This data describes a binding interaction between two proteins.

Sequence of the second protein:
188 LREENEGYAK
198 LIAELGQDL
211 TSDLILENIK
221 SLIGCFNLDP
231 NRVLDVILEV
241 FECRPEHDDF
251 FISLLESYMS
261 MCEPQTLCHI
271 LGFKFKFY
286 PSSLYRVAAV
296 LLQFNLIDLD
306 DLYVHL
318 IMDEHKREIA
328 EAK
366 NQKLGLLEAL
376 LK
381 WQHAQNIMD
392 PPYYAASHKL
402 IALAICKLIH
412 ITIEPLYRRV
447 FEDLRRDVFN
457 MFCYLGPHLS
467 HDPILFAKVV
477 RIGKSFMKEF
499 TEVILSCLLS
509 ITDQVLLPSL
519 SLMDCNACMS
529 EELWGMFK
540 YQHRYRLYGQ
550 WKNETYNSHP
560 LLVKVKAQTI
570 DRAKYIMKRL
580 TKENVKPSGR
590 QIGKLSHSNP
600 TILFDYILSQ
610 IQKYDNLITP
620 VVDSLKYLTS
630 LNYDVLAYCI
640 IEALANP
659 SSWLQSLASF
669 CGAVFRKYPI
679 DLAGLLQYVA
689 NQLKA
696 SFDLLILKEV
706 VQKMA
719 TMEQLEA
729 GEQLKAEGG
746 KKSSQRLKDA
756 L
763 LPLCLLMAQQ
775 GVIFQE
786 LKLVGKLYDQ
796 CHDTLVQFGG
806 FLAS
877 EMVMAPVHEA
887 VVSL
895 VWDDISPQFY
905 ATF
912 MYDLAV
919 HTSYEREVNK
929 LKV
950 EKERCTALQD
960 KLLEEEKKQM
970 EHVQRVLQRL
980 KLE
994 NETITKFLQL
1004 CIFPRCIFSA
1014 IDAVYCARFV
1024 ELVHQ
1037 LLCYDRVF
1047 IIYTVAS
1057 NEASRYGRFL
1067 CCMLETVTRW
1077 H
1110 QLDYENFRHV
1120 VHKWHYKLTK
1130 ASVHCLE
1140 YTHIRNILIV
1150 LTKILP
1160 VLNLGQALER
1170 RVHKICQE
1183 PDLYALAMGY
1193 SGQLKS

Sequence of the first protein:
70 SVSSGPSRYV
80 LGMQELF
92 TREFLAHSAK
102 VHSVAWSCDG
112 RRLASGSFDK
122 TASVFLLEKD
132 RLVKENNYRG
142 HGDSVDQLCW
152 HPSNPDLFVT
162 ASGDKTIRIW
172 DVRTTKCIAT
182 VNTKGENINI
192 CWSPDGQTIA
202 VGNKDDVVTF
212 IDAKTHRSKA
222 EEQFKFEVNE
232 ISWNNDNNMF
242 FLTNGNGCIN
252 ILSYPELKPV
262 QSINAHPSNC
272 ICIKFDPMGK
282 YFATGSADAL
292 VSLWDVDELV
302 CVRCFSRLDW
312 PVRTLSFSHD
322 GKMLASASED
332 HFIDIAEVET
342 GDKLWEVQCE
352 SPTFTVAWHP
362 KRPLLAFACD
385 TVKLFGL

Contacts between the two chains:
Residue K474 in the second protein interacts with residue E299 in the first protein (closest heavy-atom distance 4.0 Å).
Residue K593 in the second protein interacts with residue D289 in the first protein (closest heavy-atom distance 3.6 Å).
Residue K593 in the second protein is in contact with residue R308 in the first protein (closest heavy-atom distance 4.6 Å).
Residue D522 in the second protein interacts with residue C305 in the first protein (closest heavy-atom distance 3.6 Å).
Residue K593 in the second protein contacts residue A290 in the first protein (closest heavy-atom distance 3.3 Å).
Residue A525 in the second protein interacts with residue A266 in the first protein (closest heavy-atom distance 3.7 Å).
Residue Y626 in the second protein interacts with residue D289 in the first protein (closest heavy-atom distance 4.0 Å).
Residue I470 in the second protein contacts residue D296 in the first protein (closest heavy-atom distance 4.9 Å).
Residue Y418 in the second protein contacts residue V301 in the first protein (closest heavy-atom distance 4.9 Å).
Residue L627 in the second protein is in contact with residue P268 in the first protein (closest heavy-atom distance 4.8 Å).
Residue A473 in the second protein is in contact with residue V301 in the first protein (closest heavy-atom distance 4.0 Å).
Residue Q590 in the second protein interacts with residue D310 in the first protein (closest heavy-atom distance 4.6 Å).
Residue D522 in the second protein is in contact with residue S307 in the first protein (closest heavy-atom distance 4.3 Å).
Residue T628 in the second protein interacts with residue P268 in the first protein (closest heavy-atom distance 4.7 Å).
Residue E529 in the second protein interacts with residue N265 in the first protein (closest heavy-atom distance 2.8 Å).
Residue E530 in the second protein interacts with residue C302 in the first protein (closest heavy-atom distance 4.7 Å).
Residue I470 in the second protein is in contact with residue E299 in the first protein (closest heavy-atom distance 4.7 Å).
Residue K593 in the second protein is in contact with residue L309 in the first protein (closest heavy-atom distance 2.5 Å).
Residue R477 in the second protein is in contact with residue V301 in the first protein (closest heavy-atom distance 3.7 Å).
Residue R589 in the second protein is in contact with residue P312 in the first protein (closest heavy-atom distance 3.3 Å).
Residue R477 in the second protein contacts residue E299 in the first protein (closest heavy-atom distance 3.8 Å).
Residue G588 in the second protein is in contact with residue D289 in the first protein (closest heavy-atom distance 4.9 Å).
Residue R589 in the second protein contacts residue W311 in the first protein (closest heavy-atom distance 3.8 Å).
Residue Y418 in the second protein interacts with residue E299 in the first protein (closest heavy-atom distance 2.8 Å).
Residue R589 in the second protein contacts residue A290 in the first protein (closest heavy-atom distance 4.9 Å).
Residue K593 in the second protein is in contact with residue L291 in the first protein (closest heavy-atom distance 3.8 Å).
Residue Y626 in the second protein contacts residue S269 in the first protein (closest heavy-atom distance 4.7 Å).
Residue E529 in the second protein is in contact with residue P268 in the first protein (closest heavy-atom distance 4.9 Å).
Residue C526 in the second protein interacts with residue C302 in the first protein (closest heavy-atom distance 3.6 Å).
Residue M527 in the second protein interacts with residue C302 in the first protein (closest heavy-atom distance 3.7 Å).
Residue D522 in the second protein is in contact with residue G342 in the first protein (closest heavy-atom distance 4.6 Å).
Residue A525 in the second protein interacts with residue L291 in the first protein (closest heavy-atom distance 3.8 Å).
Residue C523 in the second protein is in contact with residue R304 in the first protein (closest heavy-atom distance 3.6 Å).
Residue A525 in the second protein contacts residue P268 in the first protein (closest heavy-atom distance 4.7 Å).
Residue R477 in the second protein contacts residue L300 in the first protein (closest heavy-atom distance 3.4 Å).
Residue P469 in the second protein is in contact with residue C302 in the first protein (closest heavy-atom distance 3.6 Å).
Residue R589 in the second protein is in contact with residue A288 in the first protein (closest heavy-atom distance 3.8 Å).
Residue Y626 in the second protein contacts residue P268 in the first protein (closest heavy-atom distance 4.3 Å).
Residue R589 in the second protein is in contact with residue D310 in the first protein (closest heavy-atom distance 4.1 Å).
Residue H596 in the second protein contacts residue D289 in the first protein (closest heavy-atom distance 3.8 Å).
Residue I470 in the second protein is in contact with residue V301 in the first protein (closest heavy-atom distance 3.8 Å).
Residue H596 in the second protein is in contact with residue L291 in the first protein (closest heavy-atom distance 3.6 Å).
Residue C526 in the second protein interacts with residue A266 in the first protein (closest heavy-atom distance 4.1 Å).
Residue E529 in the second protein contacts residue A266 in the first protein (closest heavy-atom distance 3.0 Å).
Residue C523 in the second protein is in contact with residue C302 in the first protein (closest heavy-atom distance 3.8 Å).
Residue C523 in the second protein is in contact with residue V303 in the first protein (closest heavy-atom distance 4.1 Å).
Residue H596 in the second protein contacts residue P268 in the first protein (closest heavy-atom distance 4.8 Å).
Residue C523 in the second protein interacts with residue C305 in the first protein (closest heavy-atom distance 2.9 Å).
Residue E529 in the second protein contacts residue H267 in the first protein (closest heavy-atom distance 4.7 Å).
Residue K593 in the second protein is in contact with residue S307 in the first protein (closest heavy-atom distance 3.3 Å).
Residue R589 in the second protein is in contact with residue D289 in the first protein (closest heavy-atom distance 3.3 Å).
Residue P586 in the second protein is in contact with residue D310 in the first protein (closest heavy-atom distance 4.9 Å).
Residue P469 in the second protein interacts with residue V303 in the first protein (closest heavy-atom distance 3.3 Å).
Residue K593 in the second protein interacts with residue D310 in the first protein (closest heavy-atom distance 4.6 Å).
Residue C526 in the second protein interacts with residue W295 in the first protein (closest heavy-atom distance 4.8 Å).
Residue P586 in the second protein interacts with residue W311 in the first protein (closest heavy-atom distance 3.9 Å).